The following describes two proteins that form a bound complex.

Sequence of the second protein:
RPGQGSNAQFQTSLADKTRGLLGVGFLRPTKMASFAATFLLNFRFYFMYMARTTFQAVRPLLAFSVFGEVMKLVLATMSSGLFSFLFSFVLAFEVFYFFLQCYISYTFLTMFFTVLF

Sequence of the first protein:
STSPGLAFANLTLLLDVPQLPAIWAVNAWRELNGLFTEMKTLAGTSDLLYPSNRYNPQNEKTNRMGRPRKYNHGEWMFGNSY

Interface contacts:
Residue V222 in the second protein interacts with residue S4 in the first protein (closest heavy-atom distance 4.0 Å).
Residue F154 in the second protein interacts with residue L12 in the first protein (closest heavy-atom distance 4.5 Å).
Residue M157 in the second protein interacts with residue P5 in the first protein (closest heavy-atom distance 4.6 Å).
Residue F219 in the second protein contacts residue L7 in the first protein (closest heavy-atom distance 4.9 Å).
Residue T160 in the second protein contacts residue G6 in the first protein (closest heavy-atom distance 3.8 Å).
Residue T160 in the second protein interacts with residue P5 in the first protein (closest heavy-atom distance 3.8 Å).
Residue F220 in the second protein is in contact with residue L7 in the first protein (closest heavy-atom distance 4.7 Å).
Residue M157 in the second protein is in contact with residue L12 in the first protein (closest heavy-atom distance 4.1 Å).
Residue Y156 in the second protein is in contact with residue P5 in the first protein (closest heavy-atom distance 3.5 Å).
Residue F150 in the second protein is in contact with residue L15 in the first protein (closest heavy-atom distance 4.4 Å).
Residue M157 in the second protein is in contact with residue F9 in the first protein (closest heavy-atom distance 3.5 Å).
Residue F219 in the second protein contacts residue G6 in the first protein (closest heavy-atom distance 3.1 Å).
Residue Y153 in the second protein is in contact with residue L12 in the first protein (closest heavy-atom distance 4.0 Å).
Residue T161 in the second protein is in contact with residue F9 in the first protein (closest heavy-atom distance 3.7 Å).
Residue F219 in the second protein interacts with residue S4 in the first protein (closest heavy-atom distance 3.1 Å).
Residue F219 in the second protein is in contact with residue P5 in the first protein (closest heavy-atom distance 3.6 Å).
Residue M157 in the second protein interacts with residue A8 in the first protein (closest heavy-atom distance 4.1 Å).
Residue L223 in the second protein contacts residue S2 in the first protein (closest heavy-atom distance 4.8 Å).
Residue Y153 in the second protein interacts with residue N11 in the first protein (closest heavy-atom distance 3.9 Å).
Residue T160 in the second protein interacts with residue F9 in the first protein (closest heavy-atom distance 4.4 Å).
Residue T221 in the second protein contacts residue S4 in the first protein (closest heavy-atom distance 4.0 Å).
Residue F220 in the second protein contacts residue S4 in the first protein (closest heavy-atom distance 4.1 Å).
Residue V222 in the second protein is in contact with residue S2 in the first protein (closest heavy-atom distance 4.0 Å).
Residue Y153 in the second protein is in contact with residue A8 in the first protein (closest heavy-atom distance 3.5 Å).
Residue V222 in the second protein is in contact with residue L7 in the first protein (closest heavy-atom distance 4.3 Å).
Residue F220 in the second protein contacts residue G6 in the first protein (closest heavy-atom distance 3.5 Å).
Residue F150 in the second protein is in contact with residue L12 in the first protein (closest heavy-atom distance 3.5 Å).
Residue F224 in the second protein is in contact with residue S2 in the first protein (closest heavy-atom distance 2.6 Å).
Residue Y156 in the second protein interacts with residue A8 in the first protein (closest heavy-atom distance 3.8 Å).
Residue Y153 in the second protein interacts with residue L15 in the first protein (closest heavy-atom distance 3.4 Å).
Residue V222 in the second protein contacts residue T3 in the first protein (closest heavy-atom distance 3.5 Å).
Residue F150 in the second protein contacts residue L16 in the first protein (closest heavy-atom distance 4.0 Å).
Residue T221 in the second protein is in contact with residue T3 in the first protein (closest heavy-atom distance 4.3 Å).